Sequence of the first protein:
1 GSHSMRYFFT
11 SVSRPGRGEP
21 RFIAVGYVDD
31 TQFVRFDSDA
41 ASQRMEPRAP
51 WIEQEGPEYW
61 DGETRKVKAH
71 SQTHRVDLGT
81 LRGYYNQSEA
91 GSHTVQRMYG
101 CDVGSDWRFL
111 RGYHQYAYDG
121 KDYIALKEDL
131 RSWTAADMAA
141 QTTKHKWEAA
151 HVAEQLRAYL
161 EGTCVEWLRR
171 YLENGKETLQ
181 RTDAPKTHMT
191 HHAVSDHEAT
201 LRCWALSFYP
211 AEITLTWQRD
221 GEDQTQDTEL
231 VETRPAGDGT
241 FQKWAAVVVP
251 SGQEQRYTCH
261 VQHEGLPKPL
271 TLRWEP

Sequence of the second protein:
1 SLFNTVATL

Residue-level contacts at the interface:
Residue V76 in the first protein contacts residue T8 in the second protein (closest heavy-atom distance 3.9 Å).
Residue T73 in the first protein is in contact with residue T8 in the second protein (closest heavy-atom distance 3.9 Å).
Residue Y171 in the first protein contacts residue S1 in the second protein (closest heavy-atom distance 2.7 Å).
Residue K66 in the first protein contacts residue L2 in the second protein (closest heavy-atom distance 2.9 Å).
Residue A69 in the first protein is in contact with residue T5 in the second protein (closest heavy-atom distance 4.1 Å).
Residue H70 in the first protein is in contact with residue T5 in the second protein (closest heavy-atom distance 3.4 Å).
Residue W147 in the first protein is in contact with residue L9 in the second protein (closest heavy-atom distance 3.6 Å).
Residue K66 in the first protein contacts residue T5 in the second protein (closest heavy-atom distance 4.8 Å).
Residue Y99 in the first protein interacts with residue L2 in the second protein (closest heavy-atom distance 3.5 Å).
Residue F33 in the first protein contacts residue S1 in the second protein (closest heavy-atom distance 4.9 Å).
Residue W167 in the first protein contacts residue S1 in the second protein (closest heavy-atom distance 3.4 Å).
Residue Y159 in the first protein contacts residue L2 in the second protein (closest heavy-atom distance 3.8 Å).
Residue V67 in the first protein interacts with residue L2 in the second protein (closest heavy-atom distance 3.5 Å).
Residue D77 in the first protein contacts residue T8 in the second protein (closest heavy-atom distance 3.4 Å).
Residue H70 in the first protein contacts residue L2 in the second protein (closest heavy-atom distance 4.1 Å).
Residue K66 in the first protein is in contact with residue N4 in the second protein (closest heavy-atom distance 3.4 Å).
Residue H70 in the first protein interacts with residue F3 in the second protein (closest heavy-atom distance 3.2 Å).
Residue T80 in the first protein contacts residue L9 in the second protein (closest heavy-atom distance 3.8 Å).
Residue M5 in the first protein contacts residue S1 in the second protein (closest heavy-atom distance 3.8 Å).
Residue I124 in the first protein is in contact with residue L9 in the second protein (closest heavy-atom distance 4.1 Å).
Residue L81 in the first protein interacts with residue L9 in the second protein (closest heavy-atom distance 3.4 Å).
Residue Y59 in the first protein interacts with residue S1 in the second protein (closest heavy-atom distance 4.4 Å).
Residue Y99 in the first protein is in contact with residue F3 in the second protein (closest heavy-atom distance 3.0 Å).
Residue K66 in the first protein contacts residue F3 in the second protein (closest heavy-atom distance 3.9 Å).
Residue T73 in the first protein is in contact with residue T5 in the second protein (closest heavy-atom distance 3.9 Å).
Residue T143 in the first protein interacts with residue L9 in the second protein (closest heavy-atom distance 2.8 Å).
Residue V95 in the first protein interacts with residue L9 in the second protein (closest heavy-atom distance 4.8 Å).
Residue R97 in the first protein contacts residue F3 in the second protein (closest heavy-atom distance 4.0 Å).
Residue W147 in the first protein contacts residue T8 in the second protein (closest heavy-atom distance 2.8 Å).
Residue Y116 in the first protein interacts with residue A7 in the second protein (closest heavy-atom distance 4.8 Å).
Residue Y7 in the first protein interacts with residue L2 in the second protein (closest heavy-atom distance 3.5 Å).
Residue V152 in the first protein is in contact with residue A7 in the second protein (closest heavy-atom distance 3.7 Å).
Residue Y123 in the first protein is in contact with residue L9 in the second protein (closest heavy-atom distance 3.9 Å).
Residue R97 in the first protein contacts residue T5 in the second protein (closest heavy-atom distance 2.9 Å).
Residue E63 in the first protein is in contact with residue L2 in the second protein (closest heavy-atom distance 2.9 Å).
Residue D77 in the first protein interacts with residue L9 in the second protein (closest heavy-atom distance 2.9 Å).
Residue Q155 in the first protein is in contact with residue V6 in the second protein (closest heavy-atom distance 3.8 Å).
Residue Q155 in the first protein is in contact with residue F3 in the second protein (closest heavy-atom distance 3.6 Å).
Residue Y159 in the first protein interacts with residue F3 in the second protein (closest heavy-atom distance 3.5 Å).
Residue Y7 in the first protein is in contact with residue S1 in the second protein (closest heavy-atom distance 2.9 Å).
Residue R65 in the first protein interacts with residue N4 in the second protein (closest heavy-atom distance 3.7 Å).
Residue Y159 in the first protein is in contact with residue S1 in the second protein (closest heavy-atom distance 2.7 Å).
Residue E63 in the first protein interacts with residue S1 in the second protein (closest heavy-atom distance 3.1 Å).
Residue M45 in the first protein interacts with residue L2 in the second protein (closest heavy-atom distance 3.5 Å).
Residue Y84 in the first protein contacts residue L9 in the second protein (closest heavy-atom distance 4.0 Å).
Residue L156 in the first protein contacts residue F3 in the second protein (closest heavy-atom distance 3.7 Å).
Residue K66 in the first protein is in contact with residue S1 in the second protein (closest heavy-atom distance 2.9 Å).
Residue K146 in the first protein contacts residue T8 in the second protein (closest heavy-atom distance 3.2 Å).
Residue F9 in the first protein is in contact with residue L2 in the second protein (closest heavy-atom distance 3.6 Å).
Residue T73 in the first protein is in contact with residue A7 in the second protein (closest heavy-atom distance 3.4 Å).
Residue W147 in the first protein is in contact with residue A7 in the second protein (closest heavy-atom distance 3.5 Å).
Residue Y116 in the first protein is in contact with residue L9 in the second protein (closest heavy-atom distance 3.8 Å).
Residue K146 in the first protein is in contact with residue L9 in the second protein (closest heavy-atom distance 3.3 Å).

The following describes two proteins that form a bound complex.